This data describes a binding interaction between two proteins.

Sequence of the first protein:
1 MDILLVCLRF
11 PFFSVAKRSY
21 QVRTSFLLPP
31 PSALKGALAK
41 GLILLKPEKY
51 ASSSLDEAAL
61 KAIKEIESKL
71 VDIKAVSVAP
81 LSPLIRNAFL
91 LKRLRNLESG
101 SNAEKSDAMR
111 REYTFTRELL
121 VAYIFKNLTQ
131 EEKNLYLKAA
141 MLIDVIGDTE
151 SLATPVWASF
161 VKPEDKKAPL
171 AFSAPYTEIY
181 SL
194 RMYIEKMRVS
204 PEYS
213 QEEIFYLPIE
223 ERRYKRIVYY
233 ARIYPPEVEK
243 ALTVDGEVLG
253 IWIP

Sequence of the second protein:
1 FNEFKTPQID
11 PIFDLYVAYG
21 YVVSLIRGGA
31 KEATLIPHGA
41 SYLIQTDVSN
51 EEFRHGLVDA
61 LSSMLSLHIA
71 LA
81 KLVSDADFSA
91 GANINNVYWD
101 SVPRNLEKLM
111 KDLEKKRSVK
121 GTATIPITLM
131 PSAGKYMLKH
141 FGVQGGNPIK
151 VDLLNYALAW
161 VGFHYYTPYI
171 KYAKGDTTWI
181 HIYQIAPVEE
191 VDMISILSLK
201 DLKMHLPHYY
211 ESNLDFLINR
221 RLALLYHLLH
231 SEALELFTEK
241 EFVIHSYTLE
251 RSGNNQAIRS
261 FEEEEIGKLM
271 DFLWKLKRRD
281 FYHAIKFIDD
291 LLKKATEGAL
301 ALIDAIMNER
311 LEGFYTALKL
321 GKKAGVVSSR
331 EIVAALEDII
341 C

Contacts between the two chains:
Residue E241 in the second protein is in contact with residue R225 in the first protein (closest heavy-atom distance 3.5 Å).
Residue H38 in the second protein interacts with residue M195 in the first protein (closest heavy-atom distance 3.3 Å).
Residue M137 in the second protein interacts with residue R18 in the first protein (closest heavy-atom distance 4.0 Å).
Residue F141 in the second protein is in contact with residue L97 in the first protein (closest heavy-atom distance 3.7 Å).
Residue S132 in the second protein is in contact with residue S19 in the first protein (closest heavy-atom distance 2.7 Å).
Residue L138 in the second protein contacts residue L97 in the first protein (closest heavy-atom distance 3.6 Å).
Residue G39 in the second protein interacts with residue Y196 in the first protein (closest heavy-atom distance 3.6 Å).
Residue P131 in the second protein interacts with residue Q21 in the first protein (closest heavy-atom distance 3.7 Å).
Residue P37 in the second protein contacts residue M195 in the first protein (closest heavy-atom distance 4.4 Å).
Residue I258 in the second protein is in contact with residue Q21 in the first protein (closest heavy-atom distance 3.3 Å).
Residue E309 in the second protein contacts residue K227 in the first protein (closest heavy-atom distance 3.6 Å).
Residue Y136 in the second protein interacts with residue Y20 in the first protein (closest heavy-atom distance 3.0 Å).
Residue L269 in the second protein interacts with residue R228 in the first protein (closest heavy-atom distance 3.9 Å).
Residue V143 in the second protein contacts residue E98 in the first protein (closest heavy-atom distance 4.1 Å).
Residue R259 in the second protein is in contact with residue A108 in the first protein (closest heavy-atom distance 3.4 Å).
Residue F261 in the second protein contacts residue R110 in the first protein (closest heavy-atom distance 3.1 Å).
Residue E263 in the second protein contacts residue I229 in the first protein (closest heavy-atom distance 3.8 Å).
Residue S132 in the second protein interacts with residue T24 in the first protein (closest heavy-atom distance 3.6 Å).
Residue P131 in the second protein interacts with residue R110 in the first protein (closest heavy-atom distance 3.7 Å).
Residue E241 in the second protein is in contact with residue V230 in the first protein (closest heavy-atom distance 3.2 Å).
Residue E189 in the second protein interacts with residue E223 in the first protein (closest heavy-atom distance 4.3 Å).
Residue P37 in the second protein contacts residue R194 in the first protein (closest heavy-atom distance 4.3 Å).
Residue R259 in the second protein contacts residue L90 in the first protein (closest heavy-atom distance 3.7 Å).
Residue K268 in the second protein interacts with residue R228 in the first protein (closest heavy-atom distance 3.1 Å).
Residue A133 in the second protein is in contact with residue Q21 in the first protein (closest heavy-atom distance 4.4 Å).
Residue G134 in the second protein interacts with residue Y20 in the first protein (closest heavy-atom distance 3.4 Å).
Residue I149 in the second protein contacts residue R18 in the first protein (closest heavy-atom distance 3.3 Å).
Residue E264 in the second protein interacts with residue R228 in the first protein (closest heavy-atom distance 2.1 Å).
Residue P131 in the second protein contacts residue V22 in the first protein (closest heavy-atom distance 4.0 Å).
Residue M137 in the second protein contacts residue Y20 in the first protein (closest heavy-atom distance 3.4 Å).
Residue I258 in the second protein interacts with residue R110 in the first protein (closest heavy-atom distance 3.1 Å).
Residue H38 in the second protein contacts residue Y196 in the first protein (closest heavy-atom distance 3.9 Å).
Residue S132 in the second protein is in contact with residue Y20 in the first protein (closest heavy-atom distance 3.2 Å).
Residue E262 in the second protein contacts residue A88 in the first protein (closest heavy-atom distance 4.4 Å).
Residue F261 in the second protein interacts with residue A88 in the first protein (closest heavy-atom distance 4.1 Å).
Residue H140 in the second protein interacts with residue Y206 in the first protein (closest heavy-atom distance 4.2 Å).
Residue K135 in the second protein contacts residue Y20 in the first protein (closest heavy-atom distance 3.2 Å).
Residue H38 in the second protein interacts with residue I197 in the first protein (closest heavy-atom distance 3.8 Å).
Residue P131 in the second protein is in contact with residue Y20 in the first protein (closest heavy-atom distance 4.5 Å).
Residue S132 in the second protein interacts with residue V22 in the first protein (closest heavy-atom distance 3.6 Å).
Residue Y136 in the second protein contacts residue E98 in the first protein (closest heavy-atom distance 3.0 Å).
Residue H140 in the second protein interacts with residue S207 in the first protein (closest heavy-atom distance 3.8 Å).
Residue I9 in the second protein contacts residue R18 in the first protein (closest heavy-atom distance 3.6 Å).
Residue V143 in the second protein interacts with residue L97 in the first protein (closest heavy-atom distance 4.5 Å).
Residue A133 in the second protein is in contact with residue Y20 in the first protein (closest heavy-atom distance 4.0 Å).
Residue M307 in the second protein contacts residue R228 in the first protein (closest heavy-atom distance 2.8 Å).
Residue V188 in the second protein contacts residue E223 in the first protein (closest heavy-atom distance 2.8 Å).
Residue F261 in the second protein contacts residue V22 in the first protein (closest heavy-atom distance 4.3 Å).
Residue E309 in the second protein contacts residue R228 in the first protein (closest heavy-atom distance 4.2 Å).
Residue E265 in the second protein is in contact with residue R225 in the first protein (closest heavy-atom distance 2.3 Å).
Residue V143 in the second protein interacts with residue S99 in the first protein (closest heavy-atom distance 4.3 Å).
Residue E265 in the second protein is in contact with residue K227 in the first protein (closest heavy-atom distance 3.8 Å).
Residue H140 in the second protein interacts with residue D56 in the first protein (closest heavy-atom distance 4.2 Å).
Residue G142 in the second protein contacts residue L97 in the first protein (closest heavy-atom distance 4.1 Å).
Residue K268 in the second protein interacts with residue R225 in the first protein (closest heavy-atom distance 3.3 Å).
Residue V188 in the second protein contacts residue Y196 in the first protein (closest heavy-atom distance 4.2 Å).
Residue K268 in the second protein is in contact with residue K227 in the first protein (closest heavy-atom distance 3.7 Å).
Residue E265 in the second protein interacts with residue R228 in the first protein (closest heavy-atom distance 3.0 Å).
Residue V243 in the second protein interacts with residue V230 in the first protein (closest heavy-atom distance 3.8 Å).
Residue M137 in the second protein interacts with residue S19 in the first protein (closest heavy-atom distance 3.5 Å).